Sequence of chain B:
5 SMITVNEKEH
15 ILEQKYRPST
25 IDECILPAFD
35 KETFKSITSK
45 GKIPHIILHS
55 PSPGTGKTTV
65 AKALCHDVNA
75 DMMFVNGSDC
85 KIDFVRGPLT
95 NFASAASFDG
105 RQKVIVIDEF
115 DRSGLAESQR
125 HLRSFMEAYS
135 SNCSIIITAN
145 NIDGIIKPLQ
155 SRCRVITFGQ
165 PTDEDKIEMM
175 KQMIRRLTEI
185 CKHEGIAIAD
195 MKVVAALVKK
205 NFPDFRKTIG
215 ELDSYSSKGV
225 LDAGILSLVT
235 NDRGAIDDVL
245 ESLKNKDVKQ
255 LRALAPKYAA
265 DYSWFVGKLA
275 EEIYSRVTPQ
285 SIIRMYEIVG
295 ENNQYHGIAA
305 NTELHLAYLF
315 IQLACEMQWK

This data describes a binding interaction between two proteins.

Interface contacts:
Residue A99 in chain B contacts residue A95 in chain A (closest heavy-atom distance 3.8 Å).
Residue S98 in chain B contacts residue D96 in chain A (closest heavy-atom distance 2.9 Å).
Residue S98 in chain B contacts residue A95 in chain A (closest heavy-atom distance 3.5 Å).
Residue F102 in chain B contacts residue N80 in chain A (closest heavy-atom distance 4.4 Å).
Residue S98 in chain B interacts with residue T99 in chain A (closest heavy-atom distance 3.2 Å).
Residue Y133 in chain B contacts residue T99 in chain A (closest heavy-atom distance 4.0 Å).
Residue A99 in chain B contacts residue D96 in chain A (closest heavy-atom distance 4.0 Å).
Residue N95 in chain B is in contact with residue Y55 in chain A (closest heavy-atom distance 3.3 Å).
Residue Y133 in chain B interacts with residue Y55 in chain A (closest heavy-atom distance 5.0 Å).
Residue A99 in chain B interacts with residue A94 in chain A (closest heavy-atom distance 4.2 Å).
Residue F102 in chain B contacts residue G79 in chain A (closest heavy-atom distance 3.3 Å).
Residue F102 in chain B contacts residue D78 in chain A (closest heavy-atom distance 2.4 Å).
Residue F102 in chain B contacts residue E77 in chain A (closest heavy-atom distance 4.0 Å).
Residue S98 in chain B contacts residue Y55 in chain A (closest heavy-atom distance 3.8 Å).
Residue A100 in chain B interacts with residue D96 in chain A (closest heavy-atom distance 3.0 Å).
Residue N136 in chain B is in contact with residue D96 in chain A (closest heavy-atom distance 4.0 Å).
Residue T94 in chain B is in contact with residue Y55 in chain A (closest heavy-atom distance 4.2 Å).
Residue A100 in chain B contacts residue A95 in chain A (closest heavy-atom distance 3.4 Å).
Residue A100 in chain B interacts with residue A94 in chain A (closest heavy-atom distance 3.5 Å).

Sequence of chain A:
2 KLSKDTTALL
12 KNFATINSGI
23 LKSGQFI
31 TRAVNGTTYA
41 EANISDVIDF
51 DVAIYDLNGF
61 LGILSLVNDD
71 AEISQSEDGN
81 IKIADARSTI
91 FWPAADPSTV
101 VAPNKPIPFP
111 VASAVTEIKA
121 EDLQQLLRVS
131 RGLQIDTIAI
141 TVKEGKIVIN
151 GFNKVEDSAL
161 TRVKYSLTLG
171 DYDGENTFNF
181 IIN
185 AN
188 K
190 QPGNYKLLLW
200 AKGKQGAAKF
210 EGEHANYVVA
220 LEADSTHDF